These two protein chains interact to form a complex.

Sequence of protein 2:
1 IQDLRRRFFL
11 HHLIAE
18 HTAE

Interface contacts:
Residue R91 in protein 1 interacts with residue E16 in protein 2 (closest heavy-atom distance 2.8 Å).
Residue V86 in protein 1 interacts with residue A20 in protein 2 (closest heavy-atom distance 4.6 Å).
Residue H89 in protein 1 interacts with residue E21 in protein 2 (closest heavy-atom distance 3.5 Å).
Residue Q10 in protein 1 is in contact with residue R6 in protein 2 (closest heavy-atom distance 4.0 Å).
Residue V4 in protein 1 is in contact with residue Q2 in protein 2 (closest heavy-atom distance 4.8 Å).
Residue Y96 in protein 1 interacts with residue H18 in protein 2 (closest heavy-atom distance 2.9 Å).
Residue F102 in protein 1 contacts residue H11 in protein 2 (closest heavy-atom distance 3.4 Å).
Residue L14 in protein 1 is in contact with residue F9 in protein 2 (closest heavy-atom distance 4.0 Å).
Residue T6 in protein 1 is in contact with residue R6 in protein 2 (closest heavy-atom distance 4.1 Å).
Residue D66 in protein 1 is in contact with residue R7 in protein 2 (closest heavy-atom distance 3.5 Å).
Residue T92 in protein 1 contacts residue T19 in protein 2 (closest heavy-atom distance 2.6 Å).
Residue V4 in protein 1 interacts with residue R6 in protein 2 (closest heavy-atom distance 4.5 Å).
Residue K7 in protein 1 is in contact with residue F9 in protein 2 (closest heavy-atom distance 3.7 Å).
Residue V100 in protein 1 contacts residue L10 in protein 2 (closest heavy-atom distance 4.4 Å).
Residue H43 in protein 1 interacts with residue L13 in protein 2 (closest heavy-atom distance 3.7 Å).
Residue K101 in protein 1 interacts with residue R7 in protein 2 (closest heavy-atom distance 4.4 Å).
Residue V100 in protein 1 interacts with residue I14 in protein 2 (closest heavy-atom distance 4.6 Å).
Residue F102 in protein 1 is in contact with residue L10 in protein 2 (closest heavy-atom distance 4.8 Å).
Residue V86 in protein 1 contacts residue E21 in protein 2 (closest heavy-atom distance 4.5 Å).
Residue F67 in protein 1 contacts residue I14 in protein 2 (closest heavy-atom distance 3.7 Å).
Residue N95 in protein 1 contacts residue A20 in protein 2 (closest heavy-atom distance 4.6 Å).
Residue V86 in protein 1 contacts residue T19 in protein 2 (closest heavy-atom distance 3.5 Å).
Residue Y96 in protein 1 contacts residue I14 in protein 2 (closest heavy-atom distance 4.0 Å).
Residue Y65 in protein 1 is in contact with residue Q2 in protein 2 (closest heavy-atom distance 4.7 Å).
Residue L103 in protein 1 contacts residue H18 in protein 2 (closest heavy-atom distance 3.4 Å).
Residue I44 in protein 1 is in contact with residue L13 in protein 2 (closest heavy-atom distance 3.7 Å).
Residue W93 in protein 1 interacts with residue T19 in protein 2 (closest heavy-atom distance 3.2 Å).
Residue A94 in protein 1 interacts with residue H18 in protein 2 (closest heavy-atom distance 3.6 Å).
Residue W93 in protein 1 is in contact with residue A20 in protein 2 (closest heavy-atom distance 3.6 Å).
Residue D66 in protein 1 is in contact with residue R6 in protein 2 (closest heavy-atom distance 2.7 Å).
Residue K7 in protein 1 is in contact with residue D3 in protein 2 (closest heavy-atom distance 3.1 Å).
Residue Y65 in protein 1 contacts residue R6 in protein 2 (closest heavy-atom distance 3.4 Å).
Residue I11 in protein 1 contacts residue F9 in protein 2 (closest heavy-atom distance 3.8 Å).
Residue A94 in protein 1 is in contact with residue A20 in protein 2 (closest heavy-atom distance 3.2 Å).
Residue M5 in protein 1 contacts residue R6 in protein 2 (closest heavy-atom distance 2.6 Å).
Residue R91 in protein 1 contacts residue T19 in protein 2 (closest heavy-atom distance 3.6 Å).
Residue R91 in protein 1 interacts with residue A15 in protein 2 (closest heavy-atom distance 3.4 Å).
Residue A94 in protein 1 interacts with residue T19 in protein 2 (closest heavy-atom distance 2.8 Å).
Residue M5 in protein 1 is in contact with residue D3 in protein 2 (closest heavy-atom distance 3.9 Å).
Residue K7 in protein 1 is in contact with residue R5 in protein 2 (closest heavy-atom distance 3.5 Å).
Residue S97 in protein 1 is in contact with residue H18 in protein 2 (closest heavy-atom distance 3.9 Å).
Residue F102 in protein 1 is in contact with residue R7 in protein 2 (closest heavy-atom distance 3.5 Å).
Residue I44 in protein 1 is in contact with residue I14 in protein 2 (closest heavy-atom distance 3.8 Å).
Residue T6 in protein 1 interacts with residue D3 in protein 2 (closest heavy-atom distance 3.7 Å).
Residue K7 in protein 1 is in contact with residue R6 in protein 2 (closest heavy-atom distance 3.9 Å).
Residue L103 in protein 1 contacts residue I14 in protein 2 (closest heavy-atom distance 3.5 Å).
Residue I64 in protein 1 interacts with residue L10 in protein 2 (closest heavy-atom distance 3.7 Å).
Residue E8 in protein 1 interacts with residue R5 in protein 2 (closest heavy-atom distance 2.8 Å).
Residue R91 in protein 1 contacts residue E21 in protein 2 (closest heavy-atom distance 3.3 Å).
Residue L14 in protein 1 interacts with residue L13 in protein 2 (closest heavy-atom distance 3.6 Å).
Residue N95 in protein 1 is in contact with residue H18 in protein 2 (closest heavy-atom distance 3.4 Å).
Residue F67 in protein 1 interacts with residue L10 in protein 2 (closest heavy-atom distance 3.7 Å).
Residue F102 in protein 1 contacts residue I14 in protein 2 (closest heavy-atom distance 3.9 Å).
Residue D66 in protein 1 interacts with residue L10 in protein 2 (closest heavy-atom distance 3.6 Å).
Residue Q10 in protein 1 contacts residue F9 in protein 2 (closest heavy-atom distance 5.0 Å).
Residue R91 in protein 1 is in contact with residue H18 in protein 2 (closest heavy-atom distance 4.5 Å).

Sequence of protein 1:
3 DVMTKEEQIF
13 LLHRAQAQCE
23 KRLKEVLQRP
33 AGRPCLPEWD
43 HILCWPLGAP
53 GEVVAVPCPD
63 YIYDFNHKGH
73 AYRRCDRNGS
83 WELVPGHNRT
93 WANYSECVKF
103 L